Sequence of the first protein:
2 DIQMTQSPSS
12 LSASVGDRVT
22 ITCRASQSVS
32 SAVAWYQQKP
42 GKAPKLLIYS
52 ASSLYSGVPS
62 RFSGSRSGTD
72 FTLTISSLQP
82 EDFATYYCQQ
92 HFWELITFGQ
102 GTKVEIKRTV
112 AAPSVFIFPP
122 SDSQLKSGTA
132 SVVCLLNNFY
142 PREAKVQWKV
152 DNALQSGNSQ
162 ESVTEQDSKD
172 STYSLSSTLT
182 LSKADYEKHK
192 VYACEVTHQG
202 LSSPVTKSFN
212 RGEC

Sequence of the second protein:
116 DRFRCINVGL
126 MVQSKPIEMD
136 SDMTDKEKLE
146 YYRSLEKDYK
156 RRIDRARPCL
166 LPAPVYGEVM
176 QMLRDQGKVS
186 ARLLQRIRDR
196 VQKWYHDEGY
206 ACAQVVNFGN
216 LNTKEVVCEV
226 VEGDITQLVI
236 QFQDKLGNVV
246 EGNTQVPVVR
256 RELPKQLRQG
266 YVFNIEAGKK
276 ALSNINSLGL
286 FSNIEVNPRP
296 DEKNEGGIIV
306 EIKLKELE

This data describes a binding interaction between two proteins.

Interface contacts:
Residue S57 in the first protein contacts residue D135 in the second protein (closest heavy-atom distance 3.3 Å).
Residue V30 in the first protein interacts with residue F213 in the second protein (closest heavy-atom distance 3.3 Å).
Residue Y50 in the first protein interacts with residue E133 in the second protein (closest heavy-atom distance 4.2 Å).
Residue S57 in the first protein interacts with residue D137 in the second protein (closest heavy-atom distance 4.9 Å).
Residue S31 in the first protein contacts residue F213 in the second protein (closest heavy-atom distance 4.8 Å).
Residue E95 in the first protein is in contact with residue S185 in the second protein (closest heavy-atom distance 3.4 Å).
Residue E95 in the first protein interacts with residue V184 in the second protein (closest heavy-atom distance 4.0 Å).
Residue R67 in the first protein is in contact with residue E300 in the second protein (closest heavy-atom distance 4.4 Å).
Residue W94 in the first protein is in contact with residue T218 in the second protein (closest heavy-atom distance 3.6 Å).
Residue S31 in the first protein is in contact with residue V211 in the second protein (closest heavy-atom distance 3.7 Å).
Residue W94 in the first protein contacts residue F213 in the second protein (closest heavy-atom distance 4.5 Å).
Residue W94 in the first protein contacts residue N215 in the second protein (closest heavy-atom distance 3.1 Å).
Residue A33 in the first protein is in contact with residue N212 in the second protein (closest heavy-atom distance 4.9 Å).
Residue S68 in the first protein contacts residue E300 in the second protein (closest heavy-atom distance 4.7 Å).
Residue Y56 in the first protein contacts residue M134 in the second protein (closest heavy-atom distance 4.1 Å).
Residue F93 in the first protein interacts with residue A186 in the second protein (closest heavy-atom distance 3.5 Å).
Residue W94 in the first protein is in contact with residue G214 in the second protein (closest heavy-atom distance 5.0 Å).
Residue L96 in the first protein is in contact with residue Q190 in the second protein (closest heavy-atom distance 5.0 Å).
Residue G58 in the first protein contacts residue M138 in the second protein (closest heavy-atom distance 4.8 Å).
Residue S29 in the first protein contacts residue Q209 in the second protein (closest heavy-atom distance 4.4 Å).
Residue S29 in the first protein is in contact with residue R193 in the second protein (closest heavy-atom distance 4.4 Å).
Residue Y50 in the first protein interacts with residue L150 in the second protein (closest heavy-atom distance 4.1 Å).
Residue E95 in the first protein contacts residue R187 in the second protein (closest heavy-atom distance 4.9 Å).
Residue S57 in the first protein interacts with residue S136 in the second protein (closest heavy-atom distance 4.0 Å).
Residue S29 in the first protein contacts residue V210 in the second protein (closest heavy-atom distance 3.1 Å).
Residue S32 in the first protein is in contact with residue N212 in the second protein (closest heavy-atom distance 3.4 Å).
Residue W94 in the first protein interacts with residue V221 in the second protein (closest heavy-atom distance 4.8 Å).
Residue S29 in the first protein is in contact with residue V211 in the second protein (closest heavy-atom distance 3.4 Å).
Residue V30 in the first protein is in contact with residue R193 in the second protein (closest heavy-atom distance 3.9 Å).
Residue G69 in the first protein is in contact with residue E300 in the second protein (closest heavy-atom distance 4.1 Å).
Residue V30 in the first protein is in contact with residue V211 in the second protein (closest heavy-atom distance 3.7 Å).
Residue L96 in the first protein contacts residue A186 in the second protein (closest heavy-atom distance 3.9 Å).
Residue L47 in the first protein is in contact with residue Y147 in the second protein (closest heavy-atom distance 4.8 Å).
Residue S57 in the first protein is in contact with residue K143 in the second protein (closest heavy-atom distance 5.0 Å).
Residue Y56 in the first protein contacts residue Y147 in the second protein (closest heavy-atom distance 3.3 Å).
Residue S29 in the first protein is in contact with residue N212 in the second protein (closest heavy-atom distance 5.0 Å).
Residue Q28 in the first protein is in contact with residue R193 in the second protein (closest heavy-atom distance 3.0 Å).
Residue Y50 in the first protein is in contact with residue Y147 in the second protein (closest heavy-atom distance 4.7 Å).
Residue F93 in the first protein interacts with residue F213 in the second protein (closest heavy-atom distance 3.8 Å).
Residue S31 in the first protein contacts residue N212 in the second protein (closest heavy-atom distance 3.7 Å).
Residue S57 in the first protein interacts with residue M134 in the second protein (closest heavy-atom distance 3.4 Å).
Residue Y50 in the first protein contacts residue Y146 in the second protein (closest heavy-atom distance 3.0 Å).
Residue V30 in the first protein interacts with residue N212 in the second protein (closest heavy-atom distance 3.5 Å).
Residue E95 in the first protein contacts residue A186 in the second protein (closest heavy-atom distance 2.7 Å).
Residue W94 in the first protein is in contact with residue V184 in the second protein (closest heavy-atom distance 3.4 Å).
Residue F93 in the first protein interacts with residue Q190 in the second protein (closest heavy-atom distance 3.6 Å).
Residue F93 in the first protein contacts residue L189 in the second protein (closest heavy-atom distance 4.1 Å).
Residue L55 in the first protein is in contact with residue M134 in the second protein (closest heavy-atom distance 3.2 Å).
Residue W94 in the first protein interacts with residue A186 in the second protein (closest heavy-atom distance 4.7 Å).
Residue G58 in the first protein contacts residue D135 in the second protein (closest heavy-atom distance 4.9 Å).
Residue S57 in the first protein is in contact with residue M138 in the second protein (closest heavy-atom distance 2.5 Å).
Residue Y50 in the first protein interacts with residue M134 in the second protein (closest heavy-atom distance 3.9 Å).
Residue I3 in the first protein interacts with residue Q190 in the second protein (closest heavy-atom distance 4.8 Å).
Residue W94 in the first protein is in contact with residue L189 in the second protein (closest heavy-atom distance 3.4 Å).
Residue Q28 in the first protein contacts residue Q190 in the second protein (closest heavy-atom distance 3.6 Å).
Residue S32 in the first protein interacts with residue V211 in the second protein (closest heavy-atom distance 4.3 Å).